Sequence of chain B:
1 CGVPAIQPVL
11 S

The following describes two proteins that form a bound complex.

Interface contacts:
Residue V8 in chain A interacts with residue P8 in chain B (closest heavy-atom distance 5.0 Å).
Residue E5 in chain A contacts residue L10 in chain B (closest heavy-atom distance 4.5 Å).
Residue V106 in chain A interacts with residue G2 in chain B (closest heavy-atom distance 4.4 Å).
Residue S11 in chain A interacts with residue P8 in chain B (closest heavy-atom distance 3.1 Å).
Residue C107 in chain A is in contact with residue C1 in chain B (closest heavy-atom distance 2.0 Å).
Residue V8 in chain A is in contact with residue Q7 in chain B (closest heavy-atom distance 4.1 Å).
Residue W14 in chain A interacts with residue G2 in chain B (closest heavy-atom distance 4.3 Å).
Residue A105 in chain A is in contact with residue G2 in chain B (closest heavy-atom distance 3.2 Å).
Residue A105 in chain A is in contact with residue C1 in chain B (closest heavy-atom distance 3.9 Å).
Residue E5 in chain A is in contact with residue S11 in chain B (closest heavy-atom distance 3.3 Å).
Residue P9 in chain A interacts with residue I6 in chain B (closest heavy-atom distance 3.7 Å).
Residue P13 in chain A interacts with residue A5 in chain B (closest heavy-atom distance 4.9 Å).
Residue W12 in chain A contacts residue L10 in chain B (closest heavy-atom distance 3.8 Å).
Residue W14 in chain A contacts residue V3 in chain B (closest heavy-atom distance 4.8 Å).
Residue G10 in chain A interacts with residue P4 in chain B (closest heavy-atom distance 5.0 Å).
Residue V122 in chain A interacts with residue L10 in chain B (closest heavy-atom distance 4.2 Å).
Residue P13 in chain A contacts residue P4 in chain B (closest heavy-atom distance 3.3 Å).
Residue S11 in chain A contacts residue P4 in chain B (closest heavy-atom distance 3.6 Å).
Residue W12 in chain A interacts with residue P8 in chain B (closest heavy-atom distance 3.3 Å).
Residue E5 in chain A contacts residue V9 in chain B (closest heavy-atom distance 4.6 Å).
Residue Q101 in chain A contacts residue A5 in chain B (closest heavy-atom distance 3.4 Å).
Residue S104 in chain A interacts with residue P4 in chain B (closest heavy-atom distance 4.7 Å).
Residue V8 in chain A interacts with residue V9 in chain B (closest heavy-atom distance 3.2 Å).
Residue G10 in chain A interacts with residue I6 in chain B (closest heavy-atom distance 4.1 Å).
Residue V8 in chain A interacts with residue I6 in chain B (closest heavy-atom distance 3.9 Å).
Residue V106 in chain A contacts residue C1 in chain B (closest heavy-atom distance 3.9 Å).
Residue Q101 in chain A is in contact with residue I6 in chain B (closest heavy-atom distance 3.8 Å).
Residue C107 in chain A is in contact with residue G2 in chain B (closest heavy-atom distance 3.5 Å).
Residue S11 in chain A interacts with residue I6 in chain B (closest heavy-atom distance 3.3 Å).
Residue W14 in chain A is in contact with residue P4 in chain B (closest heavy-atom distance 4.1 Å).
Residue T102 in chain A contacts residue I6 in chain B (closest heavy-atom distance 4.1 Å).
Residue S11 in chain A contacts residue Q7 in chain B (closest heavy-atom distance 4.0 Å).

Sequence of chain A:
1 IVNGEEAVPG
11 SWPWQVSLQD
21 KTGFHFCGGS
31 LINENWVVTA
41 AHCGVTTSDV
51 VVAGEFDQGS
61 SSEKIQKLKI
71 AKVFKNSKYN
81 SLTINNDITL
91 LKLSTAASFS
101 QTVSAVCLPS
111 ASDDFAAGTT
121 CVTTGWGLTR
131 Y